Sequence of the second protein:
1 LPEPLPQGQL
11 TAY

These two protein chains interact to form a complex.

Sequence of the first protein:
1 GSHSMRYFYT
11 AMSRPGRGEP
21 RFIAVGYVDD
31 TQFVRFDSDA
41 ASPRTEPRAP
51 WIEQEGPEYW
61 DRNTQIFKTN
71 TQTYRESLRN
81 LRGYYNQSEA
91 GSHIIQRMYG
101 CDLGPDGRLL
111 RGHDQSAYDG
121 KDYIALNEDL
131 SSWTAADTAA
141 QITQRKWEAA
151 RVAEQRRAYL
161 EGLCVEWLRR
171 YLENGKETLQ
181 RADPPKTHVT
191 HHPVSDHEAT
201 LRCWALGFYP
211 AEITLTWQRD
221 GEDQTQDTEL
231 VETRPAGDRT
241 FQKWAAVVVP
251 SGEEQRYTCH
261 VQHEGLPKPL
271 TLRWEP

Contacts between the two chains:
Residue N70 in the first protein contacts residue L10 in the second protein (closest heavy-atom distance 3.9 Å).
Residue N63 in the first protein interacts with residue L1 in the second protein (closest heavy-atom distance 3.5 Å).
Residue Y99 in the first protein is in contact with residue P2 in the second protein (closest heavy-atom distance 3.4 Å).
Residue I66 in the first protein contacts residue E3 in the second protein (closest heavy-atom distance 3.3 Å).
Residue W147 in the first protein interacts with residue A12 in the second protein (closest heavy-atom distance 3.0 Å).
Residue Y159 in the first protein interacts with residue P4 in the second protein (closest heavy-atom distance 3.7 Å).
Residue T69 in the first protein contacts residue L10 in the second protein (closest heavy-atom distance 4.2 Å).
Residue S77 in the first protein is in contact with residue Y13 in the second protein (closest heavy-atom distance 2.8 Å).
Residue N80 in the first protein interacts with residue A12 in the second protein (closest heavy-atom distance 4.1 Å).
Residue T143 in the first protein contacts residue Y13 in the second protein (closest heavy-atom distance 2.6 Å).
Residue F67 in the first protein contacts residue P2 in the second protein (closest heavy-atom distance 3.5 Å).
Residue N70 in the first protein interacts with residue L5 in the second protein (closest heavy-atom distance 4.4 Å).
Residue W147 in the first protein contacts residue T11 in the second protein (closest heavy-atom distance 4.1 Å).
Residue T69 in the first protein is in contact with residue L5 in the second protein (closest heavy-atom distance 3.3 Å).
Residue V152 in the first protein contacts residue T11 in the second protein (closest heavy-atom distance 3.9 Å).
Residue Y59 in the first protein contacts residue L1 in the second protein (closest heavy-atom distance 4.1 Å).
Residue R62 in the first protein contacts residue P4 in the second protein (closest heavy-atom distance 4.2 Å).
Residue Y7 in the first protein contacts residue P2 in the second protein (closest heavy-atom distance 3.2 Å).
Residue Y74 in the first protein interacts with residue Y13 in the second protein (closest heavy-atom distance 3.0 Å).
Residue T73 in the first protein is in contact with residue A12 in the second protein (closest heavy-atom distance 3.8 Å).
Residue Y123 in the first protein contacts residue Y13 in the second protein (closest heavy-atom distance 4.0 Å).
Residue T73 in the first protein contacts residue L10 in the second protein (closest heavy-atom distance 3.4 Å).
Residue N70 in the first protein contacts residue E3 in the second protein (closest heavy-atom distance 4.7 Å).
Residue S116 in the first protein contacts residue Y13 in the second protein (closest heavy-atom distance 2.7 Å).
Residue R156 in the first protein interacts with residue E3 in the second protein (closest heavy-atom distance 3.0 Å).
Residue Y171 in the first protein interacts with residue L1 in the second protein (closest heavy-atom distance 2.8 Å).
Residue I95 in the first protein is in contact with residue Y13 in the second protein (closest heavy-atom distance 3.9 Å).
Residue I66 in the first protein interacts with residue P2 in the second protein (closest heavy-atom distance 4.3 Å).
Residue Y159 in the first protein contacts residue E3 in the second protein (closest heavy-atom distance 3.6 Å).
Residue E76 in the first protein interacts with residue A12 in the second protein (closest heavy-atom distance 4.0 Å).
Residue L163 in the first protein contacts residue P4 in the second protein (closest heavy-atom distance 3.9 Å).
Residue Q155 in the first protein is in contact with residue P6 in the second protein (closest heavy-atom distance 4.0 Å).
Residue I124 in the first protein is in contact with residue Y13 in the second protein (closest heavy-atom distance 4.6 Å).
Residue A150 in the first protein interacts with residue T11 in the second protein (closest heavy-atom distance 4.0 Å).
Residue S77 in the first protein is in contact with residue A12 in the second protein (closest heavy-atom distance 3.3 Å).
Residue R62 in the first protein is in contact with residue L1 in the second protein (closest heavy-atom distance 3.7 Å).
Residue L163 in the first protein interacts with residue L1 in the second protein (closest heavy-atom distance 3.9 Å).
Residue W167 in the first protein is in contact with residue L1 in the second protein (closest heavy-atom distance 3.5 Å).
Residue R97 in the first protein is in contact with residue Y13 in the second protein (closest heavy-atom distance 3.7 Å).
Residue I66 in the first protein contacts residue L5 in the second protein (closest heavy-atom distance 4.0 Å).
Residue Y9 in the first protein interacts with residue E3 in the second protein (closest heavy-atom distance 4.4 Å).
Residue Q65 in the first protein is in contact with residue L5 in the second protein (closest heavy-atom distance 3.8 Å).
Residue Q155 in the first protein is in contact with residue E3 in the second protein (closest heavy-atom distance 4.2 Å).
Residue K146 in the first protein contacts residue T11 in the second protein (closest heavy-atom distance 4.0 Å).
Residue Y99 in the first protein interacts with residue E3 in the second protein (closest heavy-atom distance 3.0 Å).
Residue L81 in the first protein contacts residue Y13 in the second protein (closest heavy-atom distance 3.5 Å).
Residue R97 in the first protein contacts residue E3 in the second protein (closest heavy-atom distance 3.3 Å).
Residue T73 in the first protein interacts with residue T11 in the second protein (closest heavy-atom distance 4.1 Å).
Residue K146 in the first protein is in contact with residue Y13 in the second protein (closest heavy-atom distance 2.8 Å).
Residue K146 in the first protein is in contact with residue A12 in the second protein (closest heavy-atom distance 3.8 Å).
Residue Y84 in the first protein interacts with residue Y13 in the second protein (closest heavy-atom distance 3.0 Å).
Residue M5 in the first protein contacts residue L1 in the second protein (closest heavy-atom distance 3.7 Å).
Residue Y159 in the first protein interacts with residue P2 in the second protein (closest heavy-atom distance 3.6 Å).
Residue Y7 in the first protein is in contact with residue L1 in the second protein (closest heavy-atom distance 3.0 Å).
Residue N63 in the first protein is in contact with residue P2 in the second protein (closest heavy-atom distance 3.3 Å).
Residue Y159 in the first protein interacts with residue L1 in the second protein (closest heavy-atom distance 2.5 Å).
Residue W147 in the first protein contacts residue Y13 in the second protein (closest heavy-atom distance 3.8 Å).
Residue I66 in the first protein is in contact with residue P4 in the second protein (closest heavy-atom distance 3.5 Å).
Residue Y9 in the first protein contacts residue P2 in the second protein (closest heavy-atom distance 3.7 Å).
Residue N80 in the first protein interacts with residue Y13 in the second protein (closest heavy-atom distance 3.1 Å).